Sequence of protein 2:
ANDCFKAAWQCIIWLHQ

Contacts between the two chains:
Residue Y84 in protein 1 is in contact with residue I18 in protein 2 (closest heavy-atom distance 4.8 Å).
Residue M46 in protein 1 is in contact with residue N7 in protein 2 (closest heavy-atom distance 3.5 Å).
Residue V77 in protein 1 is in contact with residue W14 in protein 2 (closest heavy-atom distance 4.6 Å).
Residue V77 in protein 1 contacts residue F10 in protein 2 (closest heavy-atom distance 4.3 Å).
Residue M34 in protein 1 interacts with residue H21 in protein 2 (closest heavy-atom distance 4.5 Å).
Residue Y84 in protein 1 contacts residue Q22 in protein 2 (closest heavy-atom distance 4.0 Å).
Residue Q56 in protein 1 contacts residue D8 in protein 2 (closest heavy-atom distance 4.4 Å).
Residue I83 in protein 1 is in contact with residue I17 in protein 2 (closest heavy-atom distance 4.5 Å).
Residue Y51 in protein 1 interacts with residue N7 in protein 2 (closest heavy-atom distance 3.6 Å).
Residue L38 in protein 1 contacts residue I17 in protein 2 (closest heavy-atom distance 4.8 Å).
Residue K35 in protein 1 contacts residue I18 in protein 2 (closest heavy-atom distance 4.4 Å).
Residue M46 in protein 1 contacts residue K11 in protein 2 (closest heavy-atom distance 4.0 Å).
Residue E53 in protein 1 interacts with residue A6 in protein 2 (closest heavy-atom distance 4.7 Å).
Residue Q56 in protein 1 is in contact with residue F10 in protein 2 (closest heavy-atom distance 3.2 Å).
Residue V77 in protein 1 contacts residue I17 in protein 2 (closest heavy-atom distance 3.3 Å).
Residue L38 in protein 1 interacts with residue H21 in protein 2 (closest heavy-atom distance 3.8 Å).
Residue L38 in protein 1 is in contact with residue W14 in protein 2 (closest heavy-atom distance 3.1 Å).
Residue I45 in protein 1 is in contact with residue W14 in protein 2 (closest heavy-atom distance 4.2 Å).
Residue Q56 in protein 1 contacts residue N7 in protein 2 (closest heavy-atom distance 4.2 Å).
Residue Y84 in protein 1 contacts residue I17 in protein 2 (closest heavy-atom distance 2.6 Å).
Residue Y51 in protein 1 interacts with residue F10 in protein 2 (closest heavy-atom distance 3.6 Å).
Residue K78 in protein 1 interacts with residue A13 in protein 2 (closest heavy-atom distance 4.0 Å).
Residue L38 in protein 1 is in contact with residue I18 in protein 2 (closest heavy-atom distance 3.7 Å).
Residue Y84 in protein 1 is in contact with residue H21 in protein 2 (closest heavy-atom distance 4.2 Å).
Residue Y51 in protein 1 contacts residue A6 in protein 2 (closest heavy-atom distance 3.5 Å).
Residue Y84 in protein 1 interacts with residue L20 in protein 2 (closest heavy-atom distance 3.3 Å).
Residue G42 in protein 1 is in contact with residue F10 in protein 2 (closest heavy-atom distance 4.2 Å).
Residue Q56 in protein 1 contacts residue C9 in protein 2 (closest heavy-atom distance 3.5 Å).
Residue M46 in protein 1 is in contact with residue F10 in protein 2 (closest heavy-atom distance 4.8 Å).
Residue V59 in protein 1 is in contact with residue F10 in protein 2 (closest heavy-atom distance 4.0 Å).
Residue Q56 in protein 1 contacts residue A6 in protein 2 (closest heavy-atom distance 3.4 Å).
Residue Y88 in protein 1 is in contact with residue Q22 in protein 2 (closest heavy-atom distance 4.3 Å).
Residue H80 in protein 1 is in contact with residue L20 in protein 2 (closest heavy-atom distance 4.5 Å).
Residue L41 in protein 1 interacts with residue W14 in protein 2 (closest heavy-atom distance 3.6 Å).
Residue K78 in protein 1 interacts with residue C16 in protein 2 (closest heavy-atom distance 2.9 Å).
Residue I45 in protein 1 interacts with residue F10 in protein 2 (closest heavy-atom distance 3.5 Å).
Residue G42 in protein 1 contacts residue W14 in protein 2 (closest heavy-atom distance 4.3 Å).
Residue H80 in protein 1 interacts with residue I17 in protein 2 (closest heavy-atom distance 4.4 Å).
Residue F39 in protein 1 is in contact with residue I18 in protein 2 (closest heavy-atom distance 4.5 Å).
Residue K78 in protein 1 interacts with residue I17 in protein 2 (closest heavy-atom distance 4.8 Å).
Residue V77 in protein 1 interacts with residue A13 in protein 2 (closest heavy-atom distance 3.8 Å).
Residue M34 in protein 1 contacts residue Q22 in protein 2 (closest heavy-atom distance 3.0 Å).

Sequence of protein 1:
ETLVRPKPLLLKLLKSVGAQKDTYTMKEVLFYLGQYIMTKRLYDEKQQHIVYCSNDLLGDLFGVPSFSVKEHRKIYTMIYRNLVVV

These two protein chains interact to form a complex.